This data describes a binding interaction between two proteins.

Sequence of the first protein:
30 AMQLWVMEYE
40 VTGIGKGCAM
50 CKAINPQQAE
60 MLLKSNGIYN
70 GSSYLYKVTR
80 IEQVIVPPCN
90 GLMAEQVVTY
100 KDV

Sequence of the second protein:
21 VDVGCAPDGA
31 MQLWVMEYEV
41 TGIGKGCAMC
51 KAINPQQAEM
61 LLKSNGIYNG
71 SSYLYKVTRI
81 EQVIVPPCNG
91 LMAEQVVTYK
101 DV

Contacts between the two chains:
Residue G90 in the second protein is in contact with residue K51 in the first protein (closest heavy-atom distance 3.2 Å).
Residue V97 in the second protein interacts with residue K45 in the first protein (closest heavy-atom distance 2.9 Å).
Residue E94 in the second protein interacts with residue G66 in the first protein (closest heavy-atom distance 3.4 Å).
Residue E94 in the second protein is in contact with residue I67 in the first protein (closest heavy-atom distance 3.3 Å).
Residue K51 in the second protein is in contact with residue I84 in the first protein (closest heavy-atom distance 2.4 Å).
Residue Y99 in the second protein contacts residue G42 in the first protein (closest heavy-atom distance 3.3 Å).
Residue V96 in the second protein interacts with residue Y38 in the first protein (closest heavy-atom distance 3.3 Å).
Residue K45 in the second protein interacts with residue V96 in the first protein (closest heavy-atom distance 3.3 Å).
Residue T98 in the second protein contacts residue Y68 in the first protein (closest heavy-atom distance 3.6 Å).
Residue M49 in the second protein is in contact with residue A93 in the first protein (closest heavy-atom distance 3.0 Å).
Residue A52 in the second protein contacts residue N89 in the first protein (closest heavy-atom distance 3.3 Å).
Residue K51 in the second protein interacts with residue G90 in the first protein (closest heavy-atom distance 2.8 Å).
Residue C88 in the second protein interacts with residue K51 in the first protein (closest heavy-atom distance 3.4 Å).
Residue K51 in the second protein contacts residue V85 in the first protein (closest heavy-atom distance 3.4 Å).
Residue A93 in the second protein is in contact with residue M49 in the first protein (closest heavy-atom distance 3.0 Å).
Residue Q95 in the second protein contacts residue C47 in the first protein (closest heavy-atom distance 2.8 Å).
Residue Y38 in the second protein contacts residue V96 in the first protein (closest heavy-atom distance 3.4 Å).
Residue L61 in the second protein interacts with residue N89 in the first protein (closest heavy-atom distance 3.3 Å).
Residue V96 in the second protein interacts with residue K45 in the first protein (closest heavy-atom distance 3.4 Å).
Residue P86 in the second protein is in contact with residue K51 in the first protein (closest heavy-atom distance 2.8 Å).
Residue G90 in the second protein interacts with residue L61 in the first protein (closest heavy-atom distance 3.5 Å).
Residue L91 in the second protein contacts residue L61 in the first protein (closest heavy-atom distance 3.5 Å).
Residue A48 in the second protein contacts residue A93 in the first protein (closest heavy-atom distance 3.3 Å).
Residue Y75 in the second protein interacts with residue E94 in the first protein (closest heavy-atom distance 2.8 Å).
Residue L91 in the second protein is in contact with residue M49 in the first protein (closest heavy-atom distance 3.6 Å).
Residue I67 in the second protein interacts with residue E94 in the first protein (closest heavy-atom distance 3.1 Å).
Residue E94 in the second protein contacts residue Y75 in the first protein (closest heavy-atom distance 2.9 Å).
Residue C25 in the second protein interacts with residue C88 in the first protein (closest heavy-atom distance 2.0 Å).
Residue E94 in the second protein contacts residue C47 in the first protein (closest heavy-atom distance 3.4 Å).
Residue I43 in the second protein contacts residue T98 in the first protein (closest heavy-atom distance 3.1 Å).
Residue M92 in the second protein interacts with residue M49 in the first protein (closest heavy-atom distance 2.8 Å).
Residue C50 in the second protein contacts residue G90 in the first protein (closest heavy-atom distance 3.4 Å).
Residue N89 in the second protein is in contact with residue K51 in the first protein (closest heavy-atom distance 2.9 Å).
Residue V102 in the second protein contacts residue Y99 in the first protein (closest heavy-atom distance 3.6 Å).
Residue N89 in the second protein interacts with residue A52 in the first protein (closest heavy-atom distance 3.4 Å).
Residue L62 in the second protein interacts with residue E94 in the first protein (closest heavy-atom distance 3.5 Å).
Residue E94 in the second protein contacts residue Y38 in the first protein (closest heavy-atom distance 2.8 Å).
Residue G46 in the second protein interacts with residue Q95 in the first protein (closest heavy-atom distance 3.4 Å).
Residue C47 in the second protein is in contact with residue E94 in the first protein (closest heavy-atom distance 3.6 Å).
Residue C47 in the second protein interacts with residue Q95 in the first protein (closest heavy-atom distance 3.2 Å).
Residue Y99 in the second protein contacts residue I43 in the first protein (closest heavy-atom distance 2.7 Å).
Residue A93 in the second protein interacts with residue A48 in the first protein (closest heavy-atom distance 3.4 Å).
Residue Y38 in the second protein contacts residue E94 in the first protein (closest heavy-atom distance 3.2 Å).
Residue L61 in the second protein interacts with residue G90 in the first protein (closest heavy-atom distance 3.6 Å).
Residue V97 in the second protein is in contact with residue V97 in the first protein (closest heavy-atom distance 3.4 Å).
Residue N89 in the second protein contacts residue A30 in the first protein (closest heavy-atom distance 2.6 Å).
Residue K45 in the second protein contacts residue V97 in the first protein (closest heavy-atom distance 2.7 Å).
Residue K51 in the second protein contacts residue P87 in the first protein (closest heavy-atom distance 3.5 Å).
Residue P87 in the second protein contacts residue K51 in the first protein (closest heavy-atom distance 3.5 Å).
Residue C47 in the second protein is in contact with residue C47 in the first protein (closest heavy-atom distance 2.0 Å).
Residue Y99 in the second protein interacts with residue V102 in the first protein (closest heavy-atom distance 3.5 Å).
Residue M92 in the second protein is in contact with residue C50 in the first protein (closest heavy-atom distance 3.4 Å).
Residue K51 in the second protein interacts with residue N89 in the first protein (closest heavy-atom distance 3.5 Å).
Residue G44 in the second protein contacts residue V97 in the first protein (closest heavy-atom distance 3.4 Å).
Residue M49 in the second protein interacts with residue M92 in the first protein (closest heavy-atom distance 2.9 Å).
Residue L61 in the second protein contacts residue L91 in the first protein (closest heavy-atom distance 3.4 Å).
Residue Q95 in the second protein is in contact with residue G46 in the first protein (closest heavy-atom distance 3.3 Å).
Residue I43 in the second protein interacts with residue Y99 in the first protein (closest heavy-atom distance 2.8 Å).
Residue T98 in the second protein interacts with residue I43 in the first protein (closest heavy-atom distance 3.4 Å).
Residue G66 in the second protein interacts with residue E94 in the first protein (closest heavy-atom distance 3.2 Å).